Sequence of protein 2:
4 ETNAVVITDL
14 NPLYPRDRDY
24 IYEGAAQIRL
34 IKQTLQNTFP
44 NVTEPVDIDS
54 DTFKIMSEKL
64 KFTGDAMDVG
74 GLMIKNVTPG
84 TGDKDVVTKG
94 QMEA

Sequence of protein 1:
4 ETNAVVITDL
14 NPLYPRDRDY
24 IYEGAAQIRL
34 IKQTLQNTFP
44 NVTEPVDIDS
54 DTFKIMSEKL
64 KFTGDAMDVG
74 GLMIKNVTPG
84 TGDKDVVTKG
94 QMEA

The following describes two proteins that form a bound complex.

Contacts between the two chains:
Residue P82 in protein 1 interacts with residue D86 in protein 2 (closest heavy-atom distance 3.2 Å).
Residue T11 in protein 1 interacts with residue V45 in protein 2 (closest heavy-atom distance 3.8 Å).
Residue D50 in protein 1 is in contact with residue L63 in protein 2 (closest heavy-atom distance 3.4 Å).
Residue P18 in protein 1 contacts residue R32 in protein 2 (closest heavy-atom distance 4.5 Å).
Residue N44 in protein 1 is in contact with residue F56 in protein 2 (closest heavy-atom distance 3.4 Å).
Residue P15 in protein 1 interacts with residue K35 in protein 2 (closest heavy-atom distance 4.1 Å).
Residue R19 in protein 1 interacts with residue R32 in protein 2 (closest heavy-atom distance 4.5 Å).
Residue L75 in protein 1 contacts residue D68 in protein 2 (closest heavy-atom distance 3.4 Å).
Residue P15 in protein 1 interacts with residue Q36 in protein 2 (closest heavy-atom distance 3.7 Å).
Residue I77 in protein 1 is in contact with residue M70 in protein 2 (closest heavy-atom distance 4.5 Å).
Residue P15 in protein 1 interacts with residue R32 in protein 2 (closest heavy-atom distance 3.1 Å).
Residue D50 in protein 1 is in contact with residue S60 in protein 2 (closest heavy-atom distance 4.4 Å).
Residue T11 in protein 1 contacts residue T46 in protein 2 (closest heavy-atom distance 4.8 Å).
Residue P82 in protein 1 is in contact with residue G85 in protein 2 (closest heavy-atom distance 2.7 Å).
Residue L16 in protein 1 contacts residue R32 in protein 2 (closest heavy-atom distance 4.4 Å).
Residue N44 in protein 1 is in contact with residue I51 in protein 2 (closest heavy-atom distance 3.0 Å).
Residue G73 in protein 1 contacts residue D68 in protein 2 (closest heavy-atom distance 4.6 Å).
Residue L13 in protein 1 contacts residue K35 in protein 2 (closest heavy-atom distance 3.3 Å).
Residue D50 in protein 1 contacts residue D54 in protein 2 (closest heavy-atom distance 2.8 Å).
Residue V89 in protein 1 contacts residue K87 in protein 2 (closest heavy-atom distance 3.6 Å).
Residue I77 in protein 1 is in contact with residue V72 in protein 2 (closest heavy-atom distance 3.3 Å).
Residue G83 in protein 1 contacts residue G85 in protein 2 (closest heavy-atom distance 4.2 Å).
Residue P48 in protein 1 is in contact with residue S60 in protein 2 (closest heavy-atom distance 4.4 Å).
Residue T41 in protein 1 is in contact with residue V49 in protein 2 (closest heavy-atom distance 3.4 Å).
Residue D52 in protein 1 is in contact with residue L63 in protein 2 (closest heavy-atom distance 4.3 Å).
Residue N14 in protein 1 contacts residue K35 in protein 2 (closest heavy-atom distance 3.0 Å).
Residue D50 in protein 1 interacts with residue M59 in protein 2 (closest heavy-atom distance 4.3 Å).
Residue M59 in protein 1 interacts with residue F65 in protein 2 (closest heavy-atom distance 3.2 Å).
Residue E47 in protein 1 is in contact with residue S60 in protein 2 (closest heavy-atom distance 2.8 Å).
Residue P43 in protein 1 is in contact with residue I51 in protein 2 (closest heavy-atom distance 3.4 Å).
Residue Q30 in protein 1 is in contact with residue I31 in protein 2 (closest heavy-atom distance 3.4 Å).
Residue P18 in protein 1 is in contact with residue K35 in protein 2 (closest heavy-atom distance 3.3 Å).
Residue G83 in protein 1 is in contact with residue T84 in protein 2 (closest heavy-atom distance 3.6 Å).
Residue N40 in protein 1 interacts with residue V49 in protein 2 (closest heavy-atom distance 2.9 Å).
Residue D71 in protein 1 interacts with residue A69 in protein 2 (closest heavy-atom distance 3.3 Å).
Residue L38 in protein 1 is in contact with residue L38 in protein 2 (closest heavy-atom distance 3.7 Å).
Residue A69 in protein 1 contacts residue F65 in protein 2 (closest heavy-atom distance 4.3 Å).
Residue V49 in protein 1 interacts with residue S60 in protein 2 (closest heavy-atom distance 3.0 Å).
Residue P82 in protein 1 interacts with residue K87 in protein 2 (closest heavy-atom distance 3.3 Å).
Residue D12 in protein 1 is in contact with residue V45 in protein 2 (closest heavy-atom distance 3.7 Å).
Residue I34 in protein 1 contacts residue I31 in protein 2 (closest heavy-atom distance 4.2 Å).
Residue L75 in protein 1 contacts residue A69 in protein 2 (closest heavy-atom distance 4.3 Å).
Residue D12 in protein 1 is in contact with residue T46 in protein 2 (closest heavy-atom distance 3.9 Å).
Residue T41 in protein 1 contacts residue D50 in protein 2 (closest heavy-atom distance 4.8 Å).
Residue D20 in protein 1 interacts with residue A28 in protein 2 (closest heavy-atom distance 3.8 Å).
Residue Q30 in protein 1 contacts residue K35 in protein 2 (closest heavy-atom distance 4.0 Å).
Residue L13 in protein 1 contacts residue Q39 in protein 2 (closest heavy-atom distance 4.6 Å).
Residue T11 in protein 1 interacts with residue E47 in protein 2 (closest heavy-atom distance 4.5 Å).
Residue D20 in protein 1 contacts residue R32 in protein 2 (closest heavy-atom distance 3.9 Å).
Residue D52 in protein 1 is in contact with residue K64 in protein 2 (closest heavy-atom distance 4.2 Å).
Residue D71 in protein 1 contacts residue D68 in protein 2 (closest heavy-atom distance 3.7 Å).
Residue P82 in protein 1 contacts residue T84 in protein 2 (closest heavy-atom distance 4.3 Å).
Residue T41 in protein 1 contacts residue I51 in protein 2 (closest heavy-atom distance 4.4 Å).
Residue I34 in protein 1 contacts residue K35 in protein 2 (closest heavy-atom distance 4.1 Å).
Residue N44 in protein 1 is in contact with residue S53 in protein 2 (closest heavy-atom distance 3.4 Å).
Residue F42 in protein 1 interacts with residue I51 in protein 2 (closest heavy-atom distance 4.4 Å).
Residue F42 in protein 1 contacts residue V49 in protein 2 (closest heavy-atom distance 4.5 Å).
Residue P82 in protein 1 interacts with residue I77 in protein 2 (closest heavy-atom distance 3.8 Å).
Residue D71 in protein 1 is in contact with residue F65 in protein 2 (closest heavy-atom distance 4.2 Å).
Residue D71 in protein 1 is in contact with residue G67 in protein 2 (closest heavy-atom distance 4.7 Å).